Sequence of protein 2:
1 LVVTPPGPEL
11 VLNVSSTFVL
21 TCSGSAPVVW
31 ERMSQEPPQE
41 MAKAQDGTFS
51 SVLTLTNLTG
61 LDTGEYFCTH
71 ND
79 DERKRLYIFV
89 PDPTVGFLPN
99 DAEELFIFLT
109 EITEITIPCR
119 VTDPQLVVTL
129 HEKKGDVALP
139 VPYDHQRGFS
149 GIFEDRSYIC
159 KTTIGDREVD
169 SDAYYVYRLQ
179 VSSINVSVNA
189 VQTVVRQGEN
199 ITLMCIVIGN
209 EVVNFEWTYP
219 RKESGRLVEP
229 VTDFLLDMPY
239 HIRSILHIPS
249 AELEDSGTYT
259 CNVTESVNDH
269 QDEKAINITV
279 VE

Residue-level contacts at the interface:
Residue V265 in protein 2 contacts residue I138 in protein 1 (closest heavy-atom distance 3.7 Å).
Residue F106 in protein 2 is in contact with residue P143 in protein 1 (closest heavy-atom distance 3.9 Å).
Residue S264 in protein 2 interacts with residue I138 in protein 1 (closest heavy-atom distance 3.0 Å).
Residue F104 in protein 2 contacts residue R134 in protein 1 (closest heavy-atom distance 3.6 Å).
Residue V229 in protein 2 interacts with residue R93 in protein 1 (closest heavy-atom distance 3.3 Å).
Residue Y173 in protein 2 is in contact with residue W101 in protein 1 (closest heavy-atom distance 3.7 Å).
Residue E209 in protein 2 contacts residue A96 in protein 1 (closest heavy-atom distance 4.3 Å).
Residue T230 in protein 2 is in contact with residue T94 in protein 1 (closest heavy-atom distance 3.7 Å).
Residue E209 in protein 2 interacts with residue L99 in protein 1 (closest heavy-atom distance 3.6 Å).
Residue A100 in protein 2 is in contact with residue R134 in protein 1 (closest heavy-atom distance 3.5 Å).
Residue F232 in protein 2 contacts residue R89 in protein 1 (closest heavy-atom distance 4.4 Å).
Residue V211 in protein 2 interacts with residue A96 in protein 1 (closest heavy-atom distance 2.7 Å).
Residue T108 in protein 2 contacts residue K141 in protein 1 (closest heavy-atom distance 3.9 Å).
Residue V210 in protein 2 is in contact with residue A96 in protein 1 (closest heavy-atom distance 3.3 Å).
Residue S264 in protein 2 is in contact with residue K141 in protein 1 (closest heavy-atom distance 4.7 Å).
Residue D231 in protein 2 interacts with residue R89 in protein 1 (closest heavy-atom distance 3.6 Å).
Residue N212 in protein 2 contacts residue N95 in protein 1 (closest heavy-atom distance 2.8 Å).
Residue E209 in protein 2 interacts with residue R88 in protein 1 (closest heavy-atom distance 2.5 Å).
Residue Y175 in protein 2 contacts residue L99 in protein 1 (closest heavy-atom distance 3.7 Å).
Residue E101 in protein 2 contacts residue K142 in protein 1 (closest heavy-atom distance 3.2 Å).
Residue A100 in protein 2 interacts with residue F145 in protein 1 (closest heavy-atom distance 3.8 Å).
Residue E227 in protein 2 is in contact with residue T94 in protein 1 (closest heavy-atom distance 3.9 Å).
Residue F232 in protein 2 interacts with residue A96 in protein 1 (closest heavy-atom distance 4.3 Å).
Residue F213 in protein 2 interacts with residue N95 in protein 1 (closest heavy-atom distance 3.1 Å).
Residue V210 in protein 2 interacts with residue I138 in protein 1 (closest heavy-atom distance 4.4 Å).
Residue V229 in protein 2 contacts residue R89 in protein 1 (closest heavy-atom distance 3.5 Å).
Residue V211 in protein 2 interacts with residue N97 in protein 1 (closest heavy-atom distance 3.1 Å).
Residue F106 in protein 2 interacts with residue K141 in protein 1 (closest heavy-atom distance 3.4 Å).
Residue T230 in protein 2 is in contact with residue R93 in protein 1 (closest heavy-atom distance 2.6 Å).
Residue Y238 in protein 2 interacts with residue R88 in protein 1 (closest heavy-atom distance 4.1 Å).
Residue T230 in protein 2 is in contact with residue R89 in protein 1 (closest heavy-atom distance 3.0 Å).
Residue T230 in protein 2 is in contact with residue A96 in protein 1 (closest heavy-atom distance 4.0 Å).
Residue S264 in protein 2 is in contact with residue R140 in protein 1 (closest heavy-atom distance 2.9 Å).
Residue E101 in protein 2 contacts residue P143 in protein 1 (closest heavy-atom distance 3.6 Å).
Residue N212 in protein 2 contacts residue N97 in protein 1 (closest heavy-atom distance 3.5 Å).
Residue V210 in protein 2 contacts residue N97 in protein 1 (closest heavy-atom distance 3.2 Å).
Residue L177 in protein 2 is in contact with residue L99 in protein 1 (closest heavy-atom distance 4.0 Å).
Residue F106 in protein 2 is in contact with residue L99 in protein 1 (closest heavy-atom distance 3.6 Å).
Residue F106 in protein 2 contacts residue I138 in protein 1 (closest heavy-atom distance 4.0 Å).
Residue F213 in protein 2 is in contact with residue A96 in protein 1 (closest heavy-atom distance 4.6 Å).
Residue I240 in protein 2 is in contact with residue A96 in protein 1 (closest heavy-atom distance 3.9 Å).
Residue P228 in protein 2 contacts residue R93 in protein 1 (closest heavy-atom distance 3.5 Å).
Residue L177 in protein 2 contacts residue I138 in protein 1 (closest heavy-atom distance 4.7 Å).
Residue V210 in protein 2 is in contact with residue R88 in protein 1 (closest heavy-atom distance 3.9 Å).
Residue F106 in protein 2 contacts residue I136 in protein 1 (closest heavy-atom distance 4.1 Å).
Residue V265 in protein 2 interacts with residue R140 in protein 1 (closest heavy-atom distance 3.6 Å).
Residue F104 in protein 2 is in contact with residue W101 in protein 1 (closest heavy-atom distance 3.6 Å).
Residue E101 in protein 2 interacts with residue F145 in protein 1 (closest heavy-atom distance 3.7 Å).
Residue V265 in protein 2 is in contact with residue K141 in protein 1 (closest heavy-atom distance 4.0 Å).
Residue V211 in protein 2 contacts residue N95 in protein 1 (closest heavy-atom distance 3.3 Å).
Residue T230 in protein 2 interacts with residue D92 in protein 1 (closest heavy-atom distance 4.5 Å).
Residue T230 in protein 2 contacts residue N95 in protein 1 (closest heavy-atom distance 3.1 Å).
Residue F104 in protein 2 is in contact with residue F145 in protein 1 (closest heavy-atom distance 3.5 Å).
Residue Y175 in protein 2 contacts residue W101 in protein 1 (closest heavy-atom distance 4.5 Å).
Residue L107 in protein 2 interacts with residue K141 in protein 1 (closest heavy-atom distance 4.2 Å).
Residue I240 in protein 2 interacts with residue R88 in protein 1 (closest heavy-atom distance 4.2 Å).
Residue V210 in protein 2 contacts residue F98 in protein 1 (closest heavy-atom distance 3.8 Å).
Residue S264 in protein 2 is in contact with residue V139 in protein 1 (closest heavy-atom distance 3.0 Å).
Residue F232 in protein 2 is in contact with residue R88 in protein 1 (closest heavy-atom distance 3.6 Å).
Residue P228 in protein 2 contacts residue T94 in protein 1 (closest heavy-atom distance 3.5 Å).

Sequence of protein 1:
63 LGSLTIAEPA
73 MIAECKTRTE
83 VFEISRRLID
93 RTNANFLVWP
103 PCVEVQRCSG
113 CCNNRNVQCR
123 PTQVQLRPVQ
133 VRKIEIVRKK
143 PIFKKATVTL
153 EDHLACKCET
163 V

These two protein chains interact to form a complex.